These two protein chains interact to form a complex.

Sequence of chain B:
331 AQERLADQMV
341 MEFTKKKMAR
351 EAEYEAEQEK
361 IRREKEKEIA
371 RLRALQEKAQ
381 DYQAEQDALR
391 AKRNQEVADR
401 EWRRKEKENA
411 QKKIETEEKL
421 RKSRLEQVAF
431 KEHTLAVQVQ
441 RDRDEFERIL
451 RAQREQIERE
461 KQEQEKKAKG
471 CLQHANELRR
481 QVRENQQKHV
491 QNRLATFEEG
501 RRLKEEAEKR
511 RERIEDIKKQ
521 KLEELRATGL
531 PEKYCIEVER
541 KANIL

Contacts between the two chains:
Residue E190 in chain A contacts residue K518 in chain B (closest heavy-atom distance 4.9 Å).
Residue E190 in chain A contacts residue I514 in chain B (closest heavy-atom distance 4.5 Å).

Sequence of chain A:
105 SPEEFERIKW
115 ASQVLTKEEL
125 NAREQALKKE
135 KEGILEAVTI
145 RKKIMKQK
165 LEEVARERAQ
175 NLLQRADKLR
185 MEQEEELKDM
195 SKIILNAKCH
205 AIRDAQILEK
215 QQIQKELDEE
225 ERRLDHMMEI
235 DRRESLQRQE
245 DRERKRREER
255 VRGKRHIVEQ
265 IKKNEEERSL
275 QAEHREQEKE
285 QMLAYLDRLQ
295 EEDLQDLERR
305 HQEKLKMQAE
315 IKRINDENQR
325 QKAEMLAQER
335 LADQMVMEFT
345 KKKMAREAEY